Residue-level contacts at the interface:
Residue N58 in chain B contacts residue T55 in chain A (closest heavy-atom distance 2.8 Å).
Residue E26 in chain B is in contact with residue Y38 in chain A (closest heavy-atom distance 3.6 Å).
Residue P394 in chain B is in contact with residue T243 in chain A (closest heavy-atom distance 3.3 Å).
Residue F21 in chain B is in contact with residue Q46 in chain A (closest heavy-atom distance 3.6 Å).
Residue R389 in chain B interacts with residue E316 in chain A (closest heavy-atom distance 2.4 Å).
Residue Y219 in chain B interacts with residue P181 in chain A (closest heavy-atom distance 3.9 Å).
Residue R389 in chain B interacts with residue Q321 in chain A (closest heavy-atom distance 3.4 Å).
Residue N207 in chain B contacts residue E193 in chain A (closest heavy-atom distance 3.5 Å).
Residue T385 in chain B is in contact with residue N337 in chain A (closest heavy-atom distance 3.2 Å).
Residue R411 in chain B contacts residue E332 in chain A (closest heavy-atom distance 2.9 Å).
Residue R222 in chain B is in contact with residue K223 in chain A (closest heavy-atom distance 3.1 Å).
Residue Y28 in chain B is in contact with residue Q46 in chain A (closest heavy-atom distance 2.5 Å).
Residue Q396 in chain B contacts residue E259 in chain A (closest heavy-atom distance 2.9 Å).
Residue I384 in chain B interacts with residue N337 in chain A (closest heavy-atom distance 3.8 Å).
Residue T383 in chain B interacts with residue I377 in chain A (closest heavy-atom distance 3.5 Å).
Residue G80 in chain B contacts residue N33 in chain A (closest heavy-atom distance 3.7 Å).
Residue E26 in chain B contacts residue S43 in chain A (closest heavy-atom distance 2.6 Å).
Residue E79 in chain B interacts with residue N33 in chain A (closest heavy-atom distance 3.4 Å).
Residue I59 in chain B interacts with residue Q46 in chain A (closest heavy-atom distance 2.8 Å).
Residue Y219 in chain B is in contact with residue N174 in chain A (closest heavy-atom distance 3.9 Å).
Residue N58 in chain B interacts with residue F49 in chain A (closest heavy-atom distance 3.5 Å).
Residue D215 in chain B contacts residue N169 in chain A (closest heavy-atom distance 3.1 Å).
Residue I384 in chain B contacts residue D336 in chain A (closest heavy-atom distance 3.7 Å).
Residue R389 in chain B contacts residue T314 in chain A (closest heavy-atom distance 3.3 Å).
Residue E1 in chain B contacts residue G53 in chain A (closest heavy-atom distance 3.7 Å).
Residue M203 in chain B interacts with residue N198 in chain A (closest heavy-atom distance 3.4 Å).
Residue K388 in chain B contacts residue D336 in chain A (closest heavy-atom distance 3.5 Å).
Residue E2 in chain B contacts residue G53 in chain A (closest heavy-atom distance 3.3 Å).
Residue R411 in chain B interacts with residue D336 in chain A (closest heavy-atom distance 3.6 Å).
Residue R254 in chain B contacts residue Q147 in chain A (closest heavy-atom distance 3.8 Å).
Residue I23 in chain B is in contact with residue I39 in chain A (closest heavy-atom distance 3.6 Å).
Residue P5 in chain B interacts with residue E50 in chain A (closest heavy-atom distance 3.7 Å).
Residue Q396 in chain B contacts residue K307 in chain A (closest heavy-atom distance 3.6 Å).
Residue R208 in chain B contacts residue A173 in chain A (closest heavy-atom distance 3.7 Å).
Residue T400 in chain B is in contact with residue D336 in chain A (closest heavy-atom distance 2.8 Å).
Residue M203 in chain B interacts with residue A196 in chain A (closest heavy-atom distance 3.6 Å).
Residue E26 in chain B contacts residue I39 in chain A (closest heavy-atom distance 3.5 Å).
Residue I81 in chain B contacts residue R32 in chain A (closest heavy-atom distance 3.8 Å).
Residue N207 in chain B contacts residue D172 in chain A (closest heavy-atom distance 2.9 Å).
Residue S251 in chain B interacts with residue Q147 in chain A (closest heavy-atom distance 2.6 Å).
Residue P62 in chain B is in contact with residue E50 in chain A (closest heavy-atom distance 3.8 Å).
Residue T63 in chain B is in contact with residue E50 in chain A (closest heavy-atom distance 3.4 Å).
Residue M225 in chain B contacts residue K223 in chain A (closest heavy-atom distance 2.3 Å).
Residue T385 in chain B contacts residue I377 in chain A (closest heavy-atom distance 3.6 Å).
Residue R253 in chain B is in contact with residue Q147 in chain A (closest heavy-atom distance 3.4 Å).
Residue T383 in chain B is in contact with residue G379 in chain A (closest heavy-atom distance 3.5 Å).
Residue A60 in chain B interacts with residue F49 in chain A (closest heavy-atom distance 3.9 Å).
Residue F21 in chain B contacts residue S43 in chain A (closest heavy-atom distance 3.6 Å).
Residue T393 in chain B interacts with residue T314 in chain A (closest heavy-atom distance 3.6 Å).
Residue P394 in chain B interacts with residue K307 in chain A (closest heavy-atom distance 3.2 Å).
Residue E227 in chain B interacts with residue P181 in chain A (closest heavy-atom distance 3.5 Å).
Residue R411 in chain B contacts residue L335 in chain A (closest heavy-atom distance 3.6 Å).
Residue Y219 in chain B interacts with residue Y182 in chain A (closest heavy-atom distance 3.6 Å).
Residue N207 in chain B contacts residue T171 in chain A (closest heavy-atom distance 3.3 Å).
Residue N221 in chain B interacts with residue K223 in chain A (closest heavy-atom distance 3.1 Å).
Residue Y395 in chain B is in contact with residue T243 in chain A (closest heavy-atom distance 3.2 Å).
Residue T393 in chain B is in contact with residue A310 in chain A (closest heavy-atom distance 3.6 Å).
Residue E26 in chain B is in contact with residue A40 in chain A (closest heavy-atom distance 2.8 Å).
Residue Q178 in chain B contacts residue Q178 in chain A (closest heavy-atom distance 3.8 Å).
Residue I23 in chain B is in contact with residue I47 in chain A (closest heavy-atom distance 3.4 Å).

Sequence of chain B:
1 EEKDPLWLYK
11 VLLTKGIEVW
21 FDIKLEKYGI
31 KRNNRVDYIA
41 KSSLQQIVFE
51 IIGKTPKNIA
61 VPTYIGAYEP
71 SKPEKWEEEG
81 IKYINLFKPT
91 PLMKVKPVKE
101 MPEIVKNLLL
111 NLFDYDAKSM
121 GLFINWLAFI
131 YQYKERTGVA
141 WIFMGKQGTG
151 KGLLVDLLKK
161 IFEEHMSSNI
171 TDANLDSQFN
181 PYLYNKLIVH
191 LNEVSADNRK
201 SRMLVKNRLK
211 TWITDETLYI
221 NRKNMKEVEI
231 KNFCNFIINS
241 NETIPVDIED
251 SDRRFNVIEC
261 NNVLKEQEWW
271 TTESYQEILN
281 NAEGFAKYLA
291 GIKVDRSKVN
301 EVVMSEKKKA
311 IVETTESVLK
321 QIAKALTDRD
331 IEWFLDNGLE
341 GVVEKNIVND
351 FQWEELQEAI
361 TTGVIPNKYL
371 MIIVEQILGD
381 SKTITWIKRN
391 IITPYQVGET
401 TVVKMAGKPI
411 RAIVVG

The following describes two proteins that form a bound complex.

Sequence of chain A:
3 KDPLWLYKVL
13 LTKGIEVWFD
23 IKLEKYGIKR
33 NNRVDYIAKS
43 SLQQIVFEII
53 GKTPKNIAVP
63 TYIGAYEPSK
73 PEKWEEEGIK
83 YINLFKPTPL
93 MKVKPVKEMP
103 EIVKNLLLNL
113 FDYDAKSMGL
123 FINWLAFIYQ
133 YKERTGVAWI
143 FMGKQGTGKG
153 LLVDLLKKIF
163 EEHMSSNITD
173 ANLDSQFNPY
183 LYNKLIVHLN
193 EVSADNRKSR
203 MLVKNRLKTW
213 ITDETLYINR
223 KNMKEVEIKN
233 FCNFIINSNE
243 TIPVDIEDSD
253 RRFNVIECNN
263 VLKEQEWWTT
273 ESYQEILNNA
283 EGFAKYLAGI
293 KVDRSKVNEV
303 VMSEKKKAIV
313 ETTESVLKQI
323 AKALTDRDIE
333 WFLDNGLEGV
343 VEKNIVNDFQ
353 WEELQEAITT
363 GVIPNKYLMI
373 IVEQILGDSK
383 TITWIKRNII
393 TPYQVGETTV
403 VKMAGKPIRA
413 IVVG